The following describes two proteins that form a bound complex.

Sequence of chain B:
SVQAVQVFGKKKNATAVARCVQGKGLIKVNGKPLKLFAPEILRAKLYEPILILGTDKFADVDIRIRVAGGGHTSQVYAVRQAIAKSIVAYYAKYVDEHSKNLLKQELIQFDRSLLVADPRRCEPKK

Residue-level contacts at the interface:
Residue L77 in chain A interacts with residue V69 in chain B (closest heavy-atom distance 4.0 Å).
Residue L77 in chain A is in contact with residue A70 in chain B (closest heavy-atom distance 3.8 Å).
Residue L77 in chain A contacts residue T17 in chain B (closest heavy-atom distance 3.3 Å).
Residue T78 in chain A contacts residue V19 in chain B (closest heavy-atom distance 4.7 Å).
Residue L77 in chain A contacts residue A18 in chain B (closest heavy-atom distance 3.8 Å).
Residue T78 in chain A is in contact with residue R68 in chain B (closest heavy-atom distance 3.7 Å).
Residue A76 in chain A is in contact with residue A70 in chain B (closest heavy-atom distance 5.0 Å).
Residue T78 in chain A contacts residue Q8 in chain B (closest heavy-atom distance 4.9 Å).
Residue L77 in chain A contacts residue V19 in chain B (closest heavy-atom distance 3.7 Å).
Residue L77 in chain A contacts residue R68 in chain B (closest heavy-atom distance 3.4 Å).

Sequence of chain A:
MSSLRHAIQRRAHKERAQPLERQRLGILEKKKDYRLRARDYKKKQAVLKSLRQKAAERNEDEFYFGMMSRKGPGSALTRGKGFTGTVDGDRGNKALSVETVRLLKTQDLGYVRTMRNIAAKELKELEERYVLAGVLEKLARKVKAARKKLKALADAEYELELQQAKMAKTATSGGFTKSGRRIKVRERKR